Residue-level contacts at the interface:
Residue A48 in the second protein is in contact with residue A72 in the first protein (closest heavy-atom distance 3.6 Å).
Residue A33 in the second protein contacts residue V53 in the first protein (closest heavy-atom distance 4.0 Å).
Residue Y44 in the second protein interacts with residue G61 in the first protein (closest heavy-atom distance 3.4 Å).
Residue V52 in the second protein is in contact with residue A72 in the first protein (closest heavy-atom distance 3.3 Å).
Residue M51 in the second protein is in contact with residue A72 in the first protein (closest heavy-atom distance 3.1 Å).
Residue L37 in the second protein is in contact with residue G57 in the first protein (closest heavy-atom distance 4.1 Å).
Residue L37 in the second protein is in contact with residue I60 in the first protein (closest heavy-atom distance 3.7 Å).
Residue A48 in the second protein interacts with residue F68 in the first protein (closest heavy-atom distance 4.2 Å).
Residue A41 in the second protein is in contact with residue L64 in the first protein (closest heavy-atom distance 4.1 Å).
Residue I55 in the second protein interacts with residue S73 in the first protein (closest heavy-atom distance 3.8 Å).
Residue Y44 in the second protein contacts residue F68 in the first protein (closest heavy-atom distance 3.6 Å).
Residue P29 in the second protein contacts residue V53 in the first protein (closest heavy-atom distance 4.7 Å).
Residue A41 in the second protein is in contact with residue F68 in the first protein (closest heavy-atom distance 4.4 Å).
Residue I55 in the second protein contacts residue A72 in the first protein (closest heavy-atom distance 4.0 Å).
Residue L37 in the second protein is in contact with residue L64 in the first protein (closest heavy-atom distance 4.9 Å).
Residue A30 in the second protein is in contact with residue W49 in the first protein (closest heavy-atom distance 4.3 Å).
Residue Y44 in the second protein interacts with residue L64 in the first protein (closest heavy-atom distance 4.0 Å).
Residue I45 in the second protein contacts residue F68 in the first protein (closest heavy-atom distance 3.6 Å).
Residue P29 in the second protein interacts with residue W49 in the first protein (closest heavy-atom distance 4.1 Å).
Residue Y44 in the second protein is in contact with residue F65 in the first protein (closest heavy-atom distance 3.8 Å).
Residue M51 in the second protein interacts with residue S73 in the first protein (closest heavy-atom distance 4.2 Å).
Residue M51 in the second protein is in contact with residue F68 in the first protein (closest heavy-atom distance 4.7 Å).
Residue M51 in the second protein is in contact with residue T69 in the first protein (closest heavy-atom distance 3.9 Å).
Residue Y44 in the second protein contacts residue I62 in the first protein (closest heavy-atom distance 5.0 Å).
Residue L37 in the second protein interacts with residue V56 in the first protein (closest heavy-atom distance 4.6 Å).

Sequence of the second protein:
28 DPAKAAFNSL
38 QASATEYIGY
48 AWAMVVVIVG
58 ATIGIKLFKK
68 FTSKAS

Sequence of the first protein:
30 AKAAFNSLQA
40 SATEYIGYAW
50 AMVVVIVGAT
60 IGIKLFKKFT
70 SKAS

The following describes two proteins that form a bound complex.